Sequence of chain B:
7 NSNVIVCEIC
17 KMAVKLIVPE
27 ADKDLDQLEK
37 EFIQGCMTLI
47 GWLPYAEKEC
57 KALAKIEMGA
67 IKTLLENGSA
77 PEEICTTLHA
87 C

These two protein chains interact to form a complex.

Sequence of chain A:
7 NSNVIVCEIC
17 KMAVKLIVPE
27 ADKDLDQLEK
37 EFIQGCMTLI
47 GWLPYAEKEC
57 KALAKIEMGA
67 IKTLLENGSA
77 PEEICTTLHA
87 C

Residue-level contacts at the interface:
Residue N9 in chain A interacts with residue W48 in chain B (closest heavy-atom distance 3.3 Å).
Residue E55 in chain A contacts residue P50 in chain B (closest heavy-atom distance 3.2 Å).
Residue L59 in chain A contacts residue L49 in chain B (closest heavy-atom distance 3.9 Å).
Residue G47 in chain A contacts residue N7 in chain B (closest heavy-atom distance 3.6 Å).
Residue A58 in chain A interacts with residue Y51 in chain B (closest heavy-atom distance 4.2 Å).
Residue S8 in chain A interacts with residue T44 in chain B (closest heavy-atom distance 3.1 Å).
Residue I11 in chain A contacts residue L49 in chain B (closest heavy-atom distance 4.7 Å).
Residue Y51 in chain A contacts residue K54 in chain B (closest heavy-atom distance 3.5 Å).
Residue K54 in chain A interacts with residue Y51 in chain B (closest heavy-atom distance 3.5 Å).
Residue K54 in chain A interacts with residue K54 in chain B (closest heavy-atom distance 4.4 Å).
Residue N7 in chain A interacts with residue M43 in chain B (closest heavy-atom distance 3.6 Å).
Residue W48 in chain A interacts with residue I11 in chain B (closest heavy-atom distance 2.9 Å).
Residue E55 in chain A contacts residue L49 in chain B (closest heavy-atom distance 3.7 Å).
Residue L49 in chain A is in contact with residue E55 in chain B (closest heavy-atom distance 3.7 Å).
Residue P50 in chain A is in contact with residue L59 in chain B (closest heavy-atom distance 3.9 Å).
Residue M43 in chain A is in contact with residue N7 in chain B (closest heavy-atom distance 3.6 Å).
Residue I11 in chain A is in contact with residue W48 in chain B (closest heavy-atom distance 2.9 Å).
Residue P50 in chain A interacts with residue A58 in chain B (closest heavy-atom distance 4.2 Å).
Residue I62 in chain A contacts residue P50 in chain B (closest heavy-atom distance 4.3 Å).
Residue A52 in chain A interacts with residue E55 in chain B (closest heavy-atom distance 3.8 Å).
Residue L49 in chain A is in contact with residue I11 in chain B (closest heavy-atom distance 4.7 Å).
Residue V12 in chain A is in contact with residue W48 in chain B (closest heavy-atom distance 3.4 Å).
Residue L49 in chain A interacts with residue L49 in chain B (closest heavy-atom distance 3.8 Å).
Residue T44 in chain A is in contact with residue S8 in chain B (closest heavy-atom distance 3.1 Å).
Residue W48 in chain A is in contact with residue V10 in chain B (closest heavy-atom distance 4.6 Å).
Residue E55 in chain A is in contact with residue A52 in chain B (closest heavy-atom distance 3.8 Å).
Residue W48 in chain A interacts with residue V12 in chain B (closest heavy-atom distance 3.4 Å).
Residue I11 in chain A contacts residue I11 in chain B (closest heavy-atom distance 4.8 Å).
Residue L49 in chain A is in contact with residue L59 in chain B (closest heavy-atom distance 3.9 Å).
Residue T44 in chain A is in contact with residue N7 in chain B (closest heavy-atom distance 4.2 Å).
Residue S8 in chain A is in contact with residue L45 in chain B (closest heavy-atom distance 4.0 Å).
Residue N7 in chain A contacts residue T44 in chain B (closest heavy-atom distance 4.2 Å).
Residue E55 in chain A contacts residue Y51 in chain B (closest heavy-atom distance 3.0 Å).
Residue S8 in chain A is in contact with residue W48 in chain B (closest heavy-atom distance 3.2 Å).
Residue W48 in chain A is in contact with residue N9 in chain B (closest heavy-atom distance 3.3 Å).
Residue I46 in chain A contacts residue L49 in chain B (closest heavy-atom distance 4.6 Å).
Residue E55 in chain A interacts with residue E55 in chain B (closest heavy-atom distance 2.5 Å).
Residue Y51 in chain A is in contact with residue A58 in chain B (closest heavy-atom distance 4.2 Å).
Residue N7 in chain A contacts residue G47 in chain B (closest heavy-atom distance 3.6 Å).
Residue V10 in chain A interacts with residue W48 in chain B (closest heavy-atom distance 4.6 Å).
Residue P50 in chain A is in contact with residue I62 in chain B (closest heavy-atom distance 4.3 Å).
Residue W48 in chain A contacts residue N7 in chain B (closest heavy-atom distance 3.4 Å).
Residue W48 in chain A interacts with residue S8 in chain B (closest heavy-atom distance 3.2 Å).
Residue L59 in chain A interacts with residue P50 in chain B (closest heavy-atom distance 3.9 Å).
Residue A58 in chain A interacts with residue P50 in chain B (closest heavy-atom distance 4.2 Å).
Residue P50 in chain A interacts with residue E55 in chain B (closest heavy-atom distance 3.2 Å).
Residue L45 in chain A is in contact with residue S8 in chain B (closest heavy-atom distance 4.0 Å).
Residue N7 in chain A contacts residue W48 in chain B (closest heavy-atom distance 3.4 Å).
Residue L49 in chain A is in contact with residue I46 in chain B (closest heavy-atom distance 4.6 Å).
Residue Y51 in chain A contacts residue E55 in chain B (closest heavy-atom distance 3.0 Å).